This data describes a binding interaction between two proteins.

Sequence of chain A:
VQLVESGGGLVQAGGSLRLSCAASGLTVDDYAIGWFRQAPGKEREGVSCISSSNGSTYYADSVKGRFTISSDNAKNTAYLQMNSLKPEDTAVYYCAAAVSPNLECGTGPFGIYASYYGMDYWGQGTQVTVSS

Residue-level contacts at the interface:
Residue W123 in chain A interacts with residue C156 in chain B (closest heavy-atom distance 4.7 Å).
Residue Y118 in chain A is in contact with residue K143 in chain B (closest heavy-atom distance 3.7 Å).
Residue G119 in chain A contacts residue A135 in chain B (closest heavy-atom distance 3.5 Å).
Residue P110 in chain A interacts with residue W138 in chain B (closest heavy-atom distance 3.4 Å).
Residue Y95 in chain A contacts residue R158 in chain B (closest heavy-atom distance 3.4 Å).
Residue Y118 in chain A is in contact with residue A135 in chain B (closest heavy-atom distance 3.6 Å).
Residue S101 in chain A interacts with residue T139 in chain B (closest heavy-atom distance 4.0 Å).
Residue Y117 in chain A contacts residue M129 in chain B (closest heavy-atom distance 3.6 Å).
Residue P102 in chain A is in contact with residue A140 in chain B (closest heavy-atom distance 4.0 Å).
Residue Y117 in chain A contacts residue I124 in chain B (closest heavy-atom distance 4.0 Å).
Residue A33 in chain A contacts residue W138 in chain B (closest heavy-atom distance 3.8 Å).
Residue D121 in chain A interacts with residue R137 in chain B (closest heavy-atom distance 2.9 Å).
Residue G124 in chain A interacts with residue R158 in chain B (closest heavy-atom distance 4.5 Å).
Residue Y117 in chain A is in contact with residue R126 in chain B (closest heavy-atom distance 3.5 Å).
Residue S101 in chain A contacts residue W138 in chain B (closest heavy-atom distance 3.4 Å).
Residue Y117 in chain A contacts residue S125 in chain B (closest heavy-atom distance 4.6 Å).
Residue Q39 in chain A interacts with residue R158 in chain B (closest heavy-atom distance 4.4 Å).
Residue C50 in chain A is in contact with residue W138 in chain B (closest heavy-atom distance 3.8 Å).
Residue V100 in chain A contacts residue R137 in chain B (closest heavy-atom distance 4.2 Å).
Residue Y118 in chain A is in contact with residue L144 in chain B (closest heavy-atom distance 3.9 Å).
Residue Y118 in chain A is in contact with residue Q142 in chain B (closest heavy-atom distance 2.7 Å).
Residue D121 in chain A is in contact with residue V155 in chain B (closest heavy-atom distance 3.6 Å).
Residue G119 in chain A contacts residue L136 in chain B (closest heavy-atom distance 3.0 Å).
Residue M120 in chain A interacts with residue C156 in chain B (closest heavy-atom distance 4.3 Å).
Residue G109 in chain A is in contact with residue W138 in chain B (closest heavy-atom distance 3.6 Å).
Residue M120 in chain A interacts with residue V155 in chain B (closest heavy-atom distance 3.7 Å).
Residue W123 in chain A is in contact with residue K157 in chain B (closest heavy-atom distance 4.7 Å).
Residue G107 in chain A contacts residue W138 in chain B (closest heavy-atom distance 4.8 Å).
Residue Y118 in chain A interacts with residue W138 in chain B (closest heavy-atom distance 4.3 Å).
Residue G119 in chain A is in contact with residue W138 in chain B (closest heavy-atom distance 3.9 Å).
Residue T108 in chain A is in contact with residue W138 in chain B (closest heavy-atom distance 2.9 Å).
Residue Q125 in chain A is in contact with residue R158 in chain B (closest heavy-atom distance 4.8 Å).
Residue L104 in chain A is in contact with residue A140 in chain B (closest heavy-atom distance 3.8 Å).
Residue Y117 in chain A contacts residue A135 in chain B (closest heavy-atom distance 3.8 Å).
Residue M120 in chain A contacts residue W138 in chain B (closest heavy-atom distance 3.7 Å).
Residue S101 in chain A is in contact with residue R137 in chain B (closest heavy-atom distance 3.2 Å).
Residue G119 in chain A interacts with residue R137 in chain B (closest heavy-atom distance 4.8 Å).
Residue Y117 in chain A is in contact with residue L136 in chain B (closest heavy-atom distance 2.9 Å).
Residue Y118 in chain A is in contact with residue R137 in chain B (closest heavy-atom distance 3.8 Å).
Residue Y117 in chain A is in contact with residue L144 in chain B (closest heavy-atom distance 3.7 Å).
Residue C106 in chain A interacts with residue W138 in chain B (closest heavy-atom distance 4.4 Å).
Residue L104 in chain A is in contact with residue W138 in chain B (closest heavy-atom distance 3.5 Å).
Residue Y114 in chain A contacts residue L144 in chain B (closest heavy-atom distance 3.8 Å).
Residue E105 in chain A interacts with residue W138 in chain B (closest heavy-atom distance 3.4 Å).
Residue A99 in chain A contacts residue W138 in chain B (closest heavy-atom distance 3.6 Å).
Residue L104 in chain A interacts with residue T139 in chain B (closest heavy-atom distance 3.7 Å).
Residue N103 in chain A interacts with residue A140 in chain B (closest heavy-atom distance 4.0 Å).
Residue G119 in chain A interacts with residue V155 in chain B (closest heavy-atom distance 3.8 Å).
Residue F111 in chain A contacts residue W138 in chain B (closest heavy-atom distance 3.8 Å).
Residue S116 in chain A contacts residue R126 in chain B (closest heavy-atom distance 3.3 Å).
Residue Y118 in chain A interacts with residue L136 in chain B (closest heavy-atom distance 3.4 Å).
Residue W123 in chain A is in contact with residue R158 in chain B (closest heavy-atom distance 3.5 Å).

Sequence of chain B:
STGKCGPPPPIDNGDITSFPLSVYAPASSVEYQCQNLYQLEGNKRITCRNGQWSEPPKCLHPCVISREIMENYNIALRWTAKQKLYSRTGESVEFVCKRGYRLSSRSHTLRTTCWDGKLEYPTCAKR